Contacts between the two chains:
Residue N477 in chain B interacts with residue Q93 in chain A (closest heavy-atom distance 4.9 Å).
Residue S462 in chain B is in contact with residue M27 in chain A (closest heavy-atom distance 3.0 Å).
Residue E233 in chain B interacts with residue M1 in chain A (closest heavy-atom distance 3.5 Å).
Residue I222 in chain B interacts with residue K549 in chain A (closest heavy-atom distance 4.6 Å).
Residue R457 in chain B interacts with residue M27 in chain A (closest heavy-atom distance 4.2 Å).
Residue A235 in chain B interacts with residue R34 in chain A (closest heavy-atom distance 4.5 Å).
Residue A235 in chain B contacts residue E38 in chain A (closest heavy-atom distance 3.3 Å).
Residue S459 in chain B is in contact with residue L31 in chain A (closest heavy-atom distance 3.2 Å).
Residue E475 in chain B contacts residue D59 in chain A (closest heavy-atom distance 4.4 Å).
Residue E233 in chain B interacts with residue A39 in chain A (closest heavy-atom distance 4.3 Å).
Residue I460 in chain B interacts with residue E24 in chain A (closest heavy-atom distance 4.5 Å).
Residue E233 in chain B is in contact with residue E38 in chain A (closest heavy-atom distance 2.9 Å).
Residue A236 in chain B is in contact with residue I8 in chain A (closest heavy-atom distance 4.5 Å).
Residue I460 in chain B contacts residue K28 in chain A (closest heavy-atom distance 4.3 Å).
Residue E475 in chain B contacts residue L89 in chain A (closest heavy-atom distance 3.2 Å).
Residue A458 in chain B interacts with residue M27 in chain A (closest heavy-atom distance 3.6 Å).
Residue Q554 in chain B interacts with residue P544 in chain A (closest heavy-atom distance 3.5 Å).
Residue S459 in chain B contacts residue M27 in chain A (closest heavy-atom distance 3.7 Å).
Residue N477 in chain B is in contact with residue P60 in chain A (closest heavy-atom distance 4.2 Å).
Residue I234 in chain B interacts with residue E38 in chain A (closest heavy-atom distance 3.8 Å).
Residue R471 in chain B is in contact with residue R58 in chain A (closest heavy-atom distance 3.2 Å).
Residue S459 in chain B is in contact with residue F30 in chain A (closest heavy-atom distance 4.8 Å).
Residue P237 in chain B is in contact with residue L31 in chain A (closest heavy-atom distance 4.8 Å).
Residue S462 in chain B is in contact with residue E24 in chain A (closest heavy-atom distance 4.7 Å).
Residue E233 in chain B contacts residue R2 in chain A (closest heavy-atom distance 3.5 Å).
Residue I461 in chain B contacts residue K28 in chain A (closest heavy-atom distance 4.3 Å).
Residue N477 in chain B is in contact with residue R64 in chain A (closest heavy-atom distance 4.2 Å).
Residue N477 in chain B contacts residue P91 in chain A (closest heavy-atom distance 3.3 Å).
Residue I460 in chain B is in contact with residue L31 in chain A (closest heavy-atom distance 3.9 Å).
Residue L226 in chain B interacts with residue K549 in chain A (closest heavy-atom distance 3.8 Å).
Residue E455 in chain B interacts with residue K61 in chain A (closest heavy-atom distance 4.5 Å).
Residue L553 in chain B interacts with residue P544 in chain A (closest heavy-atom distance 3.3 Å).
Residue T479 in chain B is in contact with residue Q93 in chain A (closest heavy-atom distance 3.9 Å).
Residue E233 in chain B contacts residue R3 in chain A (closest heavy-atom distance 3.5 Å).
Residue R471 in chain B interacts with residue D59 in chain A (closest heavy-atom distance 4.6 Å).
Residue S459 in chain B contacts residue R34 in chain A (closest heavy-atom distance 2.5 Å).
Residue L551 in chain B is in contact with residue A548 in chain A (closest heavy-atom distance 4.6 Å).
Residue F463 in chain B interacts with residue E24 in chain A (closest heavy-atom distance 3.5 Å).
Residue A235 in chain B is in contact with residue L35 in chain A (closest heavy-atom distance 4.2 Å).
Residue L551 in chain B contacts residue G545 in chain A (closest heavy-atom distance 4.5 Å).
Residue I234 in chain B interacts with residue R3 in chain A (closest heavy-atom distance 4.3 Å).
Residue A458 in chain B interacts with residue D59 in chain A (closest heavy-atom distance 3.9 Å).
Residue A458 in chain B is in contact with residue F30 in chain A (closest heavy-atom distance 4.4 Å).
Residue A225 in chain B interacts with residue K549 in chain A (closest heavy-atom distance 3.9 Å).
Residue A476 in chain B interacts with residue L89 in chain A (closest heavy-atom distance 4.7 Å).
Residue E475 in chain B interacts with residue P60 in chain A (closest heavy-atom distance 4.5 Å).
Residue I234 in chain B interacts with residue M1 in chain A (closest heavy-atom distance 3.7 Å).
Residue I460 in chain B interacts with residue M27 in chain A (closest heavy-atom distance 3.3 Å).
Residue A236 in chain B is in contact with residue L35 in chain A (closest heavy-atom distance 4.2 Å).
Residue E475 in chain B interacts with residue R58 in chain A (closest heavy-atom distance 4.0 Å).
Residue T550 in chain B contacts residue R551 in chain A (closest heavy-atom distance 3.0 Å).
Residue N477 in chain B is in contact with residue N90 in chain A (closest heavy-atom distance 2.5 Å).
Residue A235 in chain B is in contact with residue L31 in chain A (closest heavy-atom distance 4.3 Å).
Residue S462 in chain B interacts with residue R23 in chain A (closest heavy-atom distance 4.4 Å).
Residue L553 in chain B is in contact with residue G545 in chain A (closest heavy-atom distance 4.1 Å).
Residue I461 in chain B contacts residue E24 in chain A (closest heavy-atom distance 3.9 Å).
Residue G552 in chain B contacts residue G545 in chain A (closest heavy-atom distance 4.2 Å).
Residue F232 in chain B interacts with residue E38 in chain A (closest heavy-atom distance 4.5 Å).
Residue I461 in chain B interacts with residue M27 in chain A (closest heavy-atom distance 3.6 Å).
Residue A476 in chain B interacts with residue P91 in chain A (closest heavy-atom distance 4.4 Å).

Sequence of chain B:
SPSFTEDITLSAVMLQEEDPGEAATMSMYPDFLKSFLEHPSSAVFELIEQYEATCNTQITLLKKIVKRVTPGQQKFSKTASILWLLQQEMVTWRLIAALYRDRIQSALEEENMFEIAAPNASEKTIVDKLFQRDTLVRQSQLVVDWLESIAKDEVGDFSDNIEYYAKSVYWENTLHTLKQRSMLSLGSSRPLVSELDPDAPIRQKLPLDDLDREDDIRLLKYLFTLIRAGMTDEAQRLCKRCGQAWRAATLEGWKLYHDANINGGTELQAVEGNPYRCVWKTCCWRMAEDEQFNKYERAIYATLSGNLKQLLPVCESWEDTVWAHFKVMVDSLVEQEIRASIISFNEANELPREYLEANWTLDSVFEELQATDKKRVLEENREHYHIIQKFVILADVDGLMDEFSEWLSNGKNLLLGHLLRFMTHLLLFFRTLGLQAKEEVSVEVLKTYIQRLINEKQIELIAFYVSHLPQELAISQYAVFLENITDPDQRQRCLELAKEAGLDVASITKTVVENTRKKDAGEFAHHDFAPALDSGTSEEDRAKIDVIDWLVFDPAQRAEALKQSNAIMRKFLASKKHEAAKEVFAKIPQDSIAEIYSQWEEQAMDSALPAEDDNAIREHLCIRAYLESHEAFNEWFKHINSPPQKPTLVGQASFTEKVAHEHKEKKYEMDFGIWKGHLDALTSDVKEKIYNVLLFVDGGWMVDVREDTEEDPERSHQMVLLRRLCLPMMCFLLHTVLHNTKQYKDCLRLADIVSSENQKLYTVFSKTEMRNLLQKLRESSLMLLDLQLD

These two protein chains interact to form a complex.

Sequence of chain A:
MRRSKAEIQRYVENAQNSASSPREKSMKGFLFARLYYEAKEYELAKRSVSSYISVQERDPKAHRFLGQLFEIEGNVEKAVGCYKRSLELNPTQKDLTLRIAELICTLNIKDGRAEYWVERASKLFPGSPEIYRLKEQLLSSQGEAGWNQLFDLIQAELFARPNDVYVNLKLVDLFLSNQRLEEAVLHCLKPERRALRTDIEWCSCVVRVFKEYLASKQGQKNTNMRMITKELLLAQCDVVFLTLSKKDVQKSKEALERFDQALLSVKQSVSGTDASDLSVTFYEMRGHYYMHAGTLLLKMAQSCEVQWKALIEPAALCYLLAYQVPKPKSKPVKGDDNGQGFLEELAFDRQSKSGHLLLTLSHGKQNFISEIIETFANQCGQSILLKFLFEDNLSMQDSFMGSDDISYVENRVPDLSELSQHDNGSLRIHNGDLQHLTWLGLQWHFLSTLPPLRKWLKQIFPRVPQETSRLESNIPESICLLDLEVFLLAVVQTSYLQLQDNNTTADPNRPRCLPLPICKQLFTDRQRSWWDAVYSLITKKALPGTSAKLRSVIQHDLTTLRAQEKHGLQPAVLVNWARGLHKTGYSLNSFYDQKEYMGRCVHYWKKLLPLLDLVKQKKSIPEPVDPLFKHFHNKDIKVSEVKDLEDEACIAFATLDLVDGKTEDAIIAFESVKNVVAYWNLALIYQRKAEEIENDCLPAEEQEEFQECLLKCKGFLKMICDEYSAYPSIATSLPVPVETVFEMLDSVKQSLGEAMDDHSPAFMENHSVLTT